Sequence of protein 1:
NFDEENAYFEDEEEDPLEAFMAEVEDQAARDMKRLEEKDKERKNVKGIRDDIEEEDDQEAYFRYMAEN

Sequence of protein 2:
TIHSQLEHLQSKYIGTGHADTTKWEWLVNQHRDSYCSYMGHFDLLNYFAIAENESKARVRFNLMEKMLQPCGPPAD

Contacts between the two chains:
Residue H13 in protein 2 contacts residue D156 in protein 1 (closest heavy-atom distance 4.4 Å).
Residue S9 in protein 2 interacts with residue M164 in protein 1 (closest heavy-atom distance 4.4 Å).
Residue H13 in protein 2 contacts residue Y160 in protein 1 (closest heavy-atom distance 3.7 Å).
Residue H13 in protein 2 is in contact with residue A159 in protein 1 (closest heavy-atom distance 3.8 Å).
Residue T6 in protein 2 contacts residue Y160 in protein 1 (closest heavy-atom distance 3.5 Å).
Residue H13 in protein 2 interacts with residue Y163 in protein 1 (closest heavy-atom distance 3.7 Å).
Residue S9 in protein 2 contacts residue Y160 in protein 1 (closest heavy-atom distance 2.6 Å).
Residue K17 in protein 2 contacts residue D156 in protein 1 (closest heavy-atom distance 2.8 Å).
Residue Q10 in protein 2 is in contact with residue Y160 in protein 1 (closest heavy-atom distance 3.8 Å).

This data describes a binding interaction between two proteins.